Contacts between the two chains:
Residue E99 in the first protein contacts residue A26 in the second protein (closest heavy-atom distance 5.0 Å).
Residue R100 in the first protein contacts residue A26 in the second protein (closest heavy-atom distance 3.5 Å).

Sequence of the second protein:
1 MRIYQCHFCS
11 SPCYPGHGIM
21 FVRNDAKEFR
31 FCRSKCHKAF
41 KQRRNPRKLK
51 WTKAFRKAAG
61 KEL

Sequence of the first protein:
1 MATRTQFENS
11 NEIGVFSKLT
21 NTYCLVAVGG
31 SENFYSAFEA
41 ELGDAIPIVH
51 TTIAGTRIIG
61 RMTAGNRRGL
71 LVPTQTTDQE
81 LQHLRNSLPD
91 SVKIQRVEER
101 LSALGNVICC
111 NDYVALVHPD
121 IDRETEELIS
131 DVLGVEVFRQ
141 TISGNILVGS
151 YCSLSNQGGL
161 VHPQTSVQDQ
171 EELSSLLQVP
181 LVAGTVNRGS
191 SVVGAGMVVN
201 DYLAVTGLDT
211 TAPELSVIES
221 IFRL

The following describes two proteins that form a bound complex.